Residue-level contacts at the interface:
Residue D251 in protein 2 contacts residue R125 in protein 1 (closest heavy-atom distance 3.7 Å).
Residue D251 in protein 2 interacts with residue T121 in protein 1 (closest heavy-atom distance 3.4 Å).
Residue A247 in protein 2 is in contact with residue D182 in protein 1 (closest heavy-atom distance 3.3 Å).
Residue T253 in protein 2 interacts with residue T122 in protein 1 (closest heavy-atom distance 3.2 Å).
Residue K352 in protein 2 interacts with residue Y94 in protein 1 (closest heavy-atom distance 3.6 Å).
Residue L248 in protein 2 contacts residue Y184 in protein 1 (closest heavy-atom distance 3.6 Å).
Residue A247 in protein 2 contacts residue A152 in protein 1 (closest heavy-atom distance 3.8 Å).
Residue A247 in protein 2 is in contact with residue L156 in protein 1 (closest heavy-atom distance 3.8 Å).
Residue P261 in protein 2 contacts residue R60 in protein 1 (closest heavy-atom distance 3.6 Å).
Residue Y357 in protein 2 interacts with residue D182 in protein 1 (closest heavy-atom distance 2.9 Å).
Residue Y262 in protein 2 is in contact with residue L29 in protein 1 (closest heavy-atom distance 3.6 Å).
Residue N258 in protein 2 is in contact with residue Y94 in protein 1 (closest heavy-atom distance 2.8 Å).
Residue T257 in protein 2 is in contact with residue R95 in protein 1 (closest heavy-atom distance 3.5 Å).
Residue V250 in protein 2 contacts residue R125 in protein 1 (closest heavy-atom distance 4.0 Å).
Residue P263 in protein 2 contacts residue R60 in protein 1 (closest heavy-atom distance 3.5 Å).
Residue N258 in protein 2 is in contact with residue R95 in protein 1 (closest heavy-atom distance 3.4 Å).
Residue R2 in protein 2 interacts with residue E119 in protein 1 (closest heavy-atom distance 3.9 Å).
Residue W346 in protein 2 contacts residue A36 in protein 1 (closest heavy-atom distance 4.0 Å).
Residue S198 in protein 2 contacts residue R60 in protein 1 (closest heavy-atom distance 3.7 Å).
Residue G246 in protein 2 is in contact with residue D182 in protein 1 (closest heavy-atom distance 3.8 Å).
Residue E254 in protein 2 is in contact with residue T122 in protein 1 (closest heavy-atom distance 3.5 Å).
Residue T257 in protein 2 contacts residue Y94 in protein 1 (closest heavy-atom distance 3.8 Å).
Residue R2 in protein 2 contacts residue T121 in protein 1 (closest heavy-atom distance 3.9 Å).
Residue R2 in protein 2 contacts residue E150 in protein 1 (closest heavy-atom distance 3.8 Å).
Residue Y262 in protein 2 is in contact with residue R60 in protein 1 (closest heavy-atom distance 4.0 Å).
Residue N249 in protein 2 contacts residue R125 in protein 1 (closest heavy-atom distance 3.0 Å).
Residue D431 in protein 2 is in contact with residue L29 in protein 1 (closest heavy-atom distance 3.9 Å).
Residue D245 in protein 2 contacts residue E150 in protein 1 (closest heavy-atom distance 3.8 Å).
Residue I265 in protein 2 is in contact with residue L29 in protein 1 (closest heavy-atom distance 4.0 Å).
Residue T253 in protein 2 interacts with residue P90 in protein 1 (closest heavy-atom distance 3.9 Å).
Residue D199 in protein 2 contacts residue R60 in protein 1 (closest heavy-atom distance 3.5 Å).
Residue E254 in protein 2 contacts residue Y94 in protein 1 (closest heavy-atom distance 3.7 Å).
Residue W346 in protein 2 is in contact with residue I33 in protein 1 (closest heavy-atom distance 3.7 Å).
Residue T349 in protein 2 interacts with residue K40 in protein 1 (closest heavy-atom distance 3.6 Å).
Residue G246 in protein 2 contacts residue A153 in protein 1 (closest heavy-atom distance 3.9 Å).
Residue T253 in protein 2 contacts residue D120 in protein 1 (closest heavy-atom distance 3.0 Å).
Residue V435 in protein 2 contacts residue I33 in protein 1 (closest heavy-atom distance 3.8 Å).
Residue C347 in protein 2 is in contact with residue K40 in protein 1 (closest heavy-atom distance 3.1 Å).
Residue G246 in protein 2 is in contact with residue D151 in protein 1 (closest heavy-atom distance 4.1 Å).
Residue V323 in protein 2 contacts residue Y184 in protein 1 (closest heavy-atom distance 3.9 Å).
Residue D245 in protein 2 is in contact with residue D151 in protein 1 (closest heavy-atom distance 3.9 Å).
Residue Y262 in protein 2 is in contact with residue A36 in protein 1 (closest heavy-atom distance 3.9 Å).
Residue R2 in protein 2 is in contact with residue R124 in protein 1 (closest heavy-atom distance 2.9 Å).
Residue Y262 in protein 2 interacts with residue I33 in protein 1 (closest heavy-atom distance 3.9 Å).
Residue E254 in protein 2 contacts residue I126 in protein 1 (closest heavy-atom distance 3.9 Å).
Residue P263 in protein 2 contacts residue T28 in protein 1 (closest heavy-atom distance 3.7 Å).
Residue P263 in protein 2 is in contact with residue S32 in protein 1 (closest heavy-atom distance 3.2 Å).
Residue W346 in protein 2 contacts residue A37 in protein 1 (closest heavy-atom distance 3.9 Å).
Residue P261 in protein 2 interacts with residue Q64 in protein 1 (closest heavy-atom distance 3.6 Å).
Residue D345 in protein 2 is in contact with residue K40 in protein 1 (closest heavy-atom distance 3.4 Å).
Residue D251 in protein 2 is in contact with residue T122 in protein 1 (closest heavy-atom distance 3.7 Å).
Residue A247 in protein 2 is in contact with residue A153 in protein 1 (closest heavy-atom distance 3.4 Å).
Residue D245 in protein 2 contacts residue A152 in protein 1 (closest heavy-atom distance 3.3 Å).
Residue Y357 in protein 2 interacts with residue Y184 in protein 1 (closest heavy-atom distance 3.5 Å).
Residue P325 in protein 2 contacts residue Y184 in protein 1 (closest heavy-atom distance 3.8 Å).
Residue W346 in protein 2 interacts with residue K40 in protein 1 (closest heavy-atom distance 3.9 Å).
Residue Y262 in protein 2 contacts residue S32 in protein 1 (closest heavy-atom distance 4.0 Å).
Residue P263 in protein 2 interacts with residue L29 in protein 1 (closest heavy-atom distance 3.4 Å).
Residue T257 in protein 2 contacts residue S91 in protein 1 (closest heavy-atom distance 2.9 Å).
Residue A247 in protein 2 interacts with residue Y184 in protein 1 (closest heavy-atom distance 4.0 Å).

These two protein chains interact to form a complex.

Sequence of protein 2:
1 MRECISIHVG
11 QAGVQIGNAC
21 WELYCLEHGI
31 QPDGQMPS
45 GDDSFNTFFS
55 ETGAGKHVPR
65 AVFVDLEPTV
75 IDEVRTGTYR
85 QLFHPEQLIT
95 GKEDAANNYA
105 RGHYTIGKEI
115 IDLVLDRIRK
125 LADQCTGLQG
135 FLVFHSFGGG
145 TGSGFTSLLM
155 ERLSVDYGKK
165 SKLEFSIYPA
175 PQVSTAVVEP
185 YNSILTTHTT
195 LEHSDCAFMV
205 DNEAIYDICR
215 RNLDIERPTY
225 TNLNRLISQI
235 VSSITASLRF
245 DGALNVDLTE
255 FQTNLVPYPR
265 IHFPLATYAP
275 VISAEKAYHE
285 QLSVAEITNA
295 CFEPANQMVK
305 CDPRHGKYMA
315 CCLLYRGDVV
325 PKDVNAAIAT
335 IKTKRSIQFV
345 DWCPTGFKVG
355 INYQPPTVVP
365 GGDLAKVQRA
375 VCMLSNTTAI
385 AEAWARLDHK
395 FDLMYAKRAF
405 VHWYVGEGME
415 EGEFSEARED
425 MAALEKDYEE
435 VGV

Sequence of protein 1:
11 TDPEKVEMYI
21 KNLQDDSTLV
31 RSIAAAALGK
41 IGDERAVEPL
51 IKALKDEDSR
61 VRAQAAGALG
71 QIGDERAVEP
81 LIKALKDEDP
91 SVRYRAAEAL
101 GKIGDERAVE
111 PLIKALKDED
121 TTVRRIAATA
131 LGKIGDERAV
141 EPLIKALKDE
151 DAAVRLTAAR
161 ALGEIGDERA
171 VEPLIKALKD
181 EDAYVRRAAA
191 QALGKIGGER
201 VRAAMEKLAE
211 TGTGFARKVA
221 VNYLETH